These two protein chains interact to form a complex.

Residue-level contacts at the interface:
Residue V33 in the first protein contacts residue K43 in the second protein (closest heavy-atom distance 3.7 Å).
Residue L41 in the first protein is in contact with residue S50 in the second protein (closest heavy-atom distance 3.5 Å).
Residue D5 in the first protein contacts residue Y24 in the second protein (closest heavy-atom distance 3.0 Å).
Residue K44 in the first protein is in contact with residue S50 in the second protein (closest heavy-atom distance 4.5 Å).
Residue I37 in the first protein is in contact with residue S47 in the second protein (closest heavy-atom distance 4.1 Å).
Residue D5 in the first protein is in contact with residue E20 in the second protein (closest heavy-atom distance 3.3 Å).
Residue F11 in the first protein contacts residue M28 in the second protein (closest heavy-atom distance 3.6 Å).
Residue W26 in the first protein contacts residue F42 in the second protein (closest heavy-atom distance 3.9 Å).
Residue Q15 in the first protein is in contact with residue A27 in the second protein (closest heavy-atom distance 4.8 Å).
Residue F11 in the first protein interacts with residue Y24 in the second protein (closest heavy-atom distance 3.6 Å).
Residue W26 in the first protein contacts residue I39 in the second protein (closest heavy-atom distance 3.7 Å).
Residue I37 in the first protein interacts with residue T46 in the second protein (closest heavy-atom distance 4.1 Å).
Residue L14 in the first protein contacts residue M28 in the second protein (closest heavy-atom distance 4.0 Å).
Residue K8 in the first protein is in contact with residue Y24 in the second protein (closest heavy-atom distance 3.8 Å).
Residue F11 in the first protein is in contact with residue A27 in the second protein (closest heavy-atom distance 4.3 Å).
Residue V29 in the first protein is in contact with residue K43 in the second protein (closest heavy-atom distance 4.2 Å).
Residue A18 in the first protein is in contact with residue I32 in the second protein (closest heavy-atom distance 4.3 Å).
Residue I37 in the first protein interacts with residue S50 in the second protein (closest heavy-atom distance 4.4 Å).
Residue I22 in the first protein is in contact with residue V31 in the second protein (closest heavy-atom distance 3.5 Å).
Residue A25 in the first protein contacts residue I39 in the second protein (closest heavy-atom distance 4.7 Å).
Residue Q15 in the first protein interacts with residue M28 in the second protein (closest heavy-atom distance 3.7 Å).
Residue V30 in the first protein interacts with residue F42 in the second protein (closest heavy-atom distance 4.8 Å).
Residue W26 in the first protein interacts with residue A35 in the second protein (closest heavy-atom distance 4.7 Å).
Residue V29 in the first protein interacts with residue F42 in the second protein (closest heavy-atom distance 3.7 Å).
Residue V29 in the first protein interacts with residue I39 in the second protein (closest heavy-atom distance 3.9 Å).
Residue K40 in the first protein is in contact with residue S50 in the second protein (closest heavy-atom distance 2.8 Å).
Residue V33 in the first protein is in contact with residue F42 in the second protein (closest heavy-atom distance 3.8 Å).
Residue W26 in the first protein is in contact with residue G38 in the second protein (closest heavy-atom distance 3.9 Å).
Residue I22 in the first protein contacts residue I32 in the second protein (closest heavy-atom distance 4.6 Å).
Residue A7 in the first protein is in contact with residue Y24 in the second protein (closest heavy-atom distance 5.0 Å).
Residue I22 in the first protein is in contact with residue A35 in the second protein (closest heavy-atom distance 3.8 Å).
Residue V33 in the first protein interacts with residue T46 in the second protein (closest heavy-atom distance 3.7 Å).
Residue A18 in the first protein contacts residue M28 in the second protein (closest heavy-atom distance 3.8 Å).

Sequence of the first protein:
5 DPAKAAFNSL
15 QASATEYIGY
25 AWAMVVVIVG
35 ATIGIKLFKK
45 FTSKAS

Sequence of the second protein:
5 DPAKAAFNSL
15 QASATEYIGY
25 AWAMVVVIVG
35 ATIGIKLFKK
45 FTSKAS